The following describes two proteins that form a bound complex.

Sequence of chain A:
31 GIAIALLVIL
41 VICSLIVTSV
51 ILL

Residue-level contacts at the interface:
Residue F193 in chain B is in contact with residue I39 in chain A (closest heavy-atom distance 3.5 Å).
Residue V186 in chain B interacts with residue G31 in chain A (closest heavy-atom distance 3.2 Å).
Residue Y189 in chain B interacts with residue I32 in chain A (closest heavy-atom distance 4.2 Å).
Residue F194 in chain B contacts residue I46 in chain A (closest heavy-atom distance 4.0 Å).
Residue L185 in chain B interacts with residue A35 in chain A (closest heavy-atom distance 5.0 Å).
Residue Y189 in chain B interacts with residue G31 in chain A (closest heavy-atom distance 4.5 Å).
Residue V190 in chain B is in contact with residue I42 in chain A (closest heavy-atom distance 4.7 Å).
Residue C231 in chain B interacts with residue V50 in chain A (closest heavy-atom distance 3.6 Å).
Residue T182 in chain B contacts residue I34 in chain A (closest heavy-atom distance 4.0 Å).
Residue Y189 in chain B interacts with residue A35 in chain A (closest heavy-atom distance 3.7 Å).
Residue C231 in chain B contacts residue L53 in chain A (closest heavy-atom distance 4.2 Å).
Residue V186 in chain B is in contact with residue I34 in chain A (closest heavy-atom distance 3.7 Å).
Residue V227 in chain B is in contact with residue V50 in chain A (closest heavy-atom distance 4.5 Å).
Residue L232 in chain B is in contact with residue I46 in chain A (closest heavy-atom distance 4.2 Å).
Residue F194 in chain B is in contact with residue I42 in chain A (closest heavy-atom distance 3.5 Å).
Residue C231 in chain B interacts with residue I46 in chain A (closest heavy-atom distance 4.4 Å).
Residue C231 in chain B is in contact with residue S49 in chain A (closest heavy-atom distance 3.6 Å).
Residue V190 in chain B contacts residue V38 in chain A (closest heavy-atom distance 4.0 Å).
Residue T182 in chain B interacts with residue G31 in chain A (closest heavy-atom distance 4.3 Å).
Residue Y189 in chain B contacts residue I39 in chain A (closest heavy-atom distance 4.3 Å).
Residue V227 in chain B interacts with residue L53 in chain A (closest heavy-atom distance 3.8 Å).
Residue A235 in chain B interacts with residue I46 in chain A (closest heavy-atom distance 3.6 Å).
Residue V190 in chain B interacts with residue A35 in chain A (closest heavy-atom distance 3.9 Å).
Residue F194 in chain B is in contact with residue I39 in chain A (closest heavy-atom distance 4.6 Å).
Residue V190 in chain B interacts with residue I39 in chain A (closest heavy-atom distance 4.0 Å).
Residue L185 in chain B interacts with residue G31 in chain A (closest heavy-atom distance 4.8 Å).
Residue F194 in chain B interacts with residue C43 in chain A (closest heavy-atom distance 4.7 Å).
Residue V186 in chain B is in contact with residue A35 in chain A (closest heavy-atom distance 3.8 Å).
Residue I239 in chain B interacts with residue I42 in chain A (closest heavy-atom distance 4.1 Å).
Residue F193 in chain B is in contact with residue C43 in chain A (closest heavy-atom distance 4.0 Å).
Residue A228 in chain B contacts residue V50 in chain A (closest heavy-atom distance 3.8 Å).

Sequence of chain B:
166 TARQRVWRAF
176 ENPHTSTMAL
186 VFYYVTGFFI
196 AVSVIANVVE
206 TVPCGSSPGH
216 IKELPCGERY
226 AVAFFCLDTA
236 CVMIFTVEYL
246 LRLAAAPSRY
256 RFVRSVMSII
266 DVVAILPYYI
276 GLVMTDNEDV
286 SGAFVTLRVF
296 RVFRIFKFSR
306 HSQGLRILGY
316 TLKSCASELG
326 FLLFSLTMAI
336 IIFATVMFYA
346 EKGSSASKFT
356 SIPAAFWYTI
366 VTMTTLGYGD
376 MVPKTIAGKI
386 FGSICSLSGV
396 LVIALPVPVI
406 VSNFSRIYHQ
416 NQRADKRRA